The following describes two proteins that form a bound complex.

Sequence of chain B:
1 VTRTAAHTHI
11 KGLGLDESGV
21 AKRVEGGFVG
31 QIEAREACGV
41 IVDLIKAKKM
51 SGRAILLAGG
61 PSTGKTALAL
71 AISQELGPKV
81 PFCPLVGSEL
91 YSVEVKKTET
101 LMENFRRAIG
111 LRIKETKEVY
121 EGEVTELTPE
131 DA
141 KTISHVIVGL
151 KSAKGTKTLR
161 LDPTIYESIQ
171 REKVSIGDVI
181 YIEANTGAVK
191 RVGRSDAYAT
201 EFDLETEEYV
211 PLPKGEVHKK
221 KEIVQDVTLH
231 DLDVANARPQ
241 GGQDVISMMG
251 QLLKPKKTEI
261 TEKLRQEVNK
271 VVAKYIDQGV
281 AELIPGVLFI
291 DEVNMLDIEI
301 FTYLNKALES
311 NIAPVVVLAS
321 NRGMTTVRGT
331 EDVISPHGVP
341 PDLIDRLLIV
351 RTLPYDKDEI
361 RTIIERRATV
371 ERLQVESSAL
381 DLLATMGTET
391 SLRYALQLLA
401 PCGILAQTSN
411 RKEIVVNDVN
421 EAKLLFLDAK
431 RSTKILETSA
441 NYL

Sequence of chain A:
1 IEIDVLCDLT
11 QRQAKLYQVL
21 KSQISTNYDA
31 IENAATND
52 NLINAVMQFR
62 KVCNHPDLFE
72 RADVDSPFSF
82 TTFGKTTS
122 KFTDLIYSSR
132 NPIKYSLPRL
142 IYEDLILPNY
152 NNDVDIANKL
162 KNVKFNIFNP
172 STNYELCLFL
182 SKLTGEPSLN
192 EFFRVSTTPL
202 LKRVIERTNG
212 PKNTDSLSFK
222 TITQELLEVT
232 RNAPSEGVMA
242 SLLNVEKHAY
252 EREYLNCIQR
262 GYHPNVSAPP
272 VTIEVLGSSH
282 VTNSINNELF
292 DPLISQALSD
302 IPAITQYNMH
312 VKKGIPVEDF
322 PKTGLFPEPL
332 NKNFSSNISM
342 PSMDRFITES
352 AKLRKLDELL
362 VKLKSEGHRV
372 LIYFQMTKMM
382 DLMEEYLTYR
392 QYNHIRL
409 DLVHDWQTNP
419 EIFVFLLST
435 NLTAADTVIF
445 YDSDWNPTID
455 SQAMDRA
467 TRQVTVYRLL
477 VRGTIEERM

Residue-level contacts at the interface:
Residue E208 in chain B interacts with residue S279 in chain A (closest heavy-atom distance 3.6 Å).
Residue V271 in chain B interacts with residue F166 in chain A (closest heavy-atom distance 3.9 Å).
Residue E115 in chain B is in contact with residue I157 in chain A (closest heavy-atom distance 3.6 Å).
Residue E115 in chain B is in contact with residue L161 in chain A (closest heavy-atom distance 3.7 Å).
Residue G242 in chain B contacts residue T198 in chain A (closest heavy-atom distance 3.7 Å).
Residue E115 in chain B interacts with residue K165 in chain A (closest heavy-atom distance 3.5 Å).
Residue M248 in chain B is in contact with residue I274 in chain A (closest heavy-atom distance 3.8 Å).
Residue Q240 in chain B contacts residue L201 in chain A (closest heavy-atom distance 3.4 Å).
Residue I246 in chain B is in contact with residue H281 in chain A (closest heavy-atom distance 3.7 Å).
Residue K190 in chain B is in contact with residue L148 in chain A (closest heavy-atom distance 3.9 Å).
Residue G242 in chain B contacts residue P200 in chain A (closest heavy-atom distance 3.3 Å).
Residue I246 in chain B is in contact with residue L148 in chain A (closest heavy-atom distance 3.8 Å).
Residue L264 in chain B is in contact with residue I168 in chain A (closest heavy-atom distance 3.8 Å).
Residue Q225 in chain B interacts with residue I157 in chain A (closest heavy-atom distance 3.8 Å).
Residue R238 in chain B interacts with residue S197 in chain A (closest heavy-atom distance 3.6 Å).
Residue N185 in chain B interacts with residue K160 in chain A (closest heavy-atom distance 3.4 Å).
Residue E208 in chain B contacts residue S280 in chain A (closest heavy-atom distance 2.7 Å).
Residue Q225 in chain B interacts with residue L161 in chain A (closest heavy-atom distance 3.8 Å).
Residue E183 in chain B is in contact with residue D156 in chain A (closest heavy-atom distance 3.8 Å).
Residue Q240 in chain B interacts with residue R204 in chain A (closest heavy-atom distance 3.4 Å).
Residue E208 in chain B interacts with residue G278 in chain A (closest heavy-atom distance 3.7 Å).
Residue Q225 in chain B contacts residue D154 in chain A (closest heavy-atom distance 2.9 Å).
Residue R238 in chain B interacts with residue N163 in chain A (closest heavy-atom distance 3.1 Å).
Residue M248 in chain B contacts residue I147 in chain A (closest heavy-atom distance 3.7 Å).
Residue M249 in chain B is in contact with residue I286 in chain A (closest heavy-atom distance 3.7 Å).
Residue N236 in chain B contacts residue N167 in chain A (closest heavy-atom distance 3.0 Å).
Residue K190 in chain B is in contact with residue P149 in chain A (closest heavy-atom distance 2.8 Å).
Residue K117 in chain B contacts residue N150 in chain A (closest heavy-atom distance 3.4 Å).
Residue N236 in chain B contacts residue F166 in chain A (closest heavy-atom distance 3.2 Å).
Residue N236 in chain B is in contact with residue I168 in chain A (closest heavy-atom distance 2.9 Å).
Residue V227 in chain B contacts residue K162 in chain A (closest heavy-atom distance 3.8 Å).
Residue M248 in chain B contacts residue Y143 in chain A (closest heavy-atom distance 3.7 Å).
Residue S247 in chain B is in contact with residue E289 in chain A (closest heavy-atom distance 3.3 Å).
Residue E183 in chain B contacts residue I157 in chain A (closest heavy-atom distance 3.3 Å).
Residue Y181 in chain B interacts with residue P149 in chain A (closest heavy-atom distance 3.9 Å).
Residue E267 in chain B interacts with residue L177 in chain A (closest heavy-atom distance 3.7 Å).
Residue M249 in chain B contacts residue E289 in chain A (closest heavy-atom distance 3.1 Å).
Residue G242 in chain B interacts with residue T199 in chain A (closest heavy-atom distance 3.4 Å).
Residue Y181 in chain B interacts with residue D156 in chain A (closest heavy-atom distance 3.6 Å).
Residue M248 in chain B contacts residue E289 in chain A (closest heavy-atom distance 2.5 Å).
Residue Q243 in chain B is in contact with residue N159 in chain A (closest heavy-atom distance 3.5 Å).
Residue G241 in chain B interacts with residue T199 in chain A (closest heavy-atom distance 3.6 Å).
Residue Y181 in chain B contacts residue N150 in chain A (closest heavy-atom distance 3.2 Å).
Residue K117 in chain B interacts with residue N153 in chain A (closest heavy-atom distance 3.4 Å).
Residue E172 in chain B contacts residue H281 in chain A (closest heavy-atom distance 3.1 Å).
Residue T186 in chain B contacts residue D156 in chain A (closest heavy-atom distance 3.4 Å).
Residue G242 in chain B is in contact with residue S197 in chain A (closest heavy-atom distance 3.4 Å).
Residue V271 in chain B is in contact with residue N174 in chain A (closest heavy-atom distance 3.9 Å).
Residue K221 in chain B contacts residue Y151 in chain A (closest heavy-atom distance 3.3 Å).
Residue K219 in chain B is in contact with residue Y151 in chain A (closest heavy-atom distance 3.5 Å).
Residue T186 in chain B contacts residue K160 in chain A (closest heavy-atom distance 3.9 Å).
Residue V272 in chain B contacts residue F166 in chain A (closest heavy-atom distance 3.9 Å).
Residue K274 in chain B contacts residue T173 in chain A (closest heavy-atom distance 3.6 Å).
Residue R191 in chain B is in contact with residue H281 in chain A (closest heavy-atom distance 3.8 Å).
Residue E267 in chain B contacts residue N174 in chain A (closest heavy-atom distance 3.2 Å).
Residue A235 in chain B is in contact with residue K162 in chain A (closest heavy-atom distance 3.7 Å).
Residue K117 in chain B is in contact with residue D156 in chain A (closest heavy-atom distance 2.7 Å).
Residue Y275 in chain B interacts with residue K165 in chain A (closest heavy-atom distance 3.1 Å).
Residue K220 in chain B is in contact with residue Y151 in chain A (closest heavy-atom distance 3.5 Å).
Residue E207 in chain B is in contact with residue S280 in chain A (closest heavy-atom distance 3.9 Å).